The following describes two proteins that form a bound complex.

Interface contacts:
Residue L213 in the second protein interacts with residue M260 in the first protein (closest heavy-atom distance 4.5 Å).
Residue D195 in the second protein interacts with residue S242 in the first protein (closest heavy-atom distance 4.2 Å).
Residue S206 in the second protein interacts with residue S253 in the first protein (closest heavy-atom distance 5.0 Å).

Sequence of the second protein:
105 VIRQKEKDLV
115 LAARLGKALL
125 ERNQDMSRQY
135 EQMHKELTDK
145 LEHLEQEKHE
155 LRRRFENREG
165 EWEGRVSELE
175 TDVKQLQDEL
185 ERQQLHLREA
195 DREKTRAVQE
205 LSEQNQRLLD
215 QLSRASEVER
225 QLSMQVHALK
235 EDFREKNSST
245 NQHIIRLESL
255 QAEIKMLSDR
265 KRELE

Sequence of the first protein:
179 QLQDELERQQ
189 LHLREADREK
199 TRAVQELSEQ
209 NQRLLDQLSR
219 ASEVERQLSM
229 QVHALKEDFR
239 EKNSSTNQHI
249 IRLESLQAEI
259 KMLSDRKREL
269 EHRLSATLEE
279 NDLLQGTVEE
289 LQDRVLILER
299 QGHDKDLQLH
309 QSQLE